Sequence of the second protein:
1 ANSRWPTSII

Sequence of the first protein:
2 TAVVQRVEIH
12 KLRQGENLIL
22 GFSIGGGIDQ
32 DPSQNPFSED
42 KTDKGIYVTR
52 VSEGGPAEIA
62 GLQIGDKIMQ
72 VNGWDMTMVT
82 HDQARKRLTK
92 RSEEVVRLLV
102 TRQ

These two protein chains interact to form a complex.

Interface contacts:
Residue R51 in the first protein interacts with residue T7 in the second protein (closest heavy-atom distance 4.5 Å).
Residue T50 in the first protein is in contact with residue T7 in the second protein (closest heavy-atom distance 3.7 Å).
Residue R86 in the first protein is in contact with residue S8 in the second protein (closest heavy-atom distance 4.2 Å).
Residue S24 in the first protein interacts with residue T7 in the second protein (closest heavy-atom distance 4.8 Å).
Residue I25 in the first protein interacts with residue S8 in the second protein (closest heavy-atom distance 2.9 Å).
Residue G22 in the first protein interacts with residue I10 in the second protein (closest heavy-atom distance 3.0 Å).
Residue R51 in the first protein interacts with residue I9 in the second protein (closest heavy-atom distance 3.6 Å).
Residue G26 in the first protein is in contact with residue P6 in the second protein (closest heavy-atom distance 3.8 Å).
Residue H82 in the first protein contacts residue P6 in the second protein (closest heavy-atom distance 3.6 Å).
Residue T90 in the first protein is in contact with residue I10 in the second protein (closest heavy-atom distance 3.5 Å).
Residue P37 in the first protein is in contact with residue W5 in the second protein (closest heavy-atom distance 3.7 Å).
Residue Q31 in the first protein interacts with residue R4 in the second protein (closest heavy-atom distance 4.9 Å).
Residue L89 in the first protein contacts residue I10 in the second protein (closest heavy-atom distance 4.2 Å).
Residue G26 in the first protein contacts residue W5 in the second protein (closest heavy-atom distance 3.6 Å).
Residue F23 in the first protein contacts residue S8 in the second protein (closest heavy-atom distance 4.1 Å).
Residue I25 in the first protein is in contact with residue P6 in the second protein (closest heavy-atom distance 4.1 Å).
Residue S24 in the first protein interacts with residue S8 in the second protein (closest heavy-atom distance 3.0 Å).
Residue Q31 in the first protein is in contact with residue P6 in the second protein (closest heavy-atom distance 3.1 Å).
Residue H82 in the first protein contacts residue S8 in the second protein (closest heavy-atom distance 2.7 Å).
Residue N36 in the first protein contacts residue W5 in the second protein (closest heavy-atom distance 3.4 Å).
Residue I25 in the first protein interacts with residue I10 in the second protein (closest heavy-atom distance 3.8 Å).
Residue H82 in the first protein is in contact with residue T7 in the second protein (closest heavy-atom distance 4.2 Å).
Residue I25 in the first protein is in contact with residue T7 in the second protein (closest heavy-atom distance 3.0 Å).
Residue R86 in the first protein interacts with residue I10 in the second protein (closest heavy-atom distance 4.0 Å).
Residue L19 in the first protein is in contact with residue I10 in the second protein (closest heavy-atom distance 4.4 Å).
Residue F38 in the first protein contacts residue W5 in the second protein (closest heavy-atom distance 4.5 Å).
Residue G27 in the first protein interacts with residue W5 in the second protein (closest heavy-atom distance 3.5 Å).
Residue T50 in the first protein is in contact with residue W5 in the second protein (closest heavy-atom distance 3.6 Å).
Residue Y48 in the first protein is in contact with residue W5 in the second protein (closest heavy-atom distance 4.8 Å).
Residue D32 in the first protein is in contact with residue W5 in the second protein (closest heavy-atom distance 3.4 Å).
Residue F23 in the first protein interacts with residue I10 in the second protein (closest heavy-atom distance 2.9 Å).
Residue I20 in the first protein is in contact with residue I10 in the second protein (closest heavy-atom distance 3.5 Å).
Residue Q35 in the first protein interacts with residue R4 in the second protein (closest heavy-atom distance 2.8 Å).
Residue S24 in the first protein interacts with residue I10 in the second protein (closest heavy-atom distance 4.0 Å).
Residue Q31 in the first protein contacts residue W5 in the second protein (closest heavy-atom distance 4.3 Å).
Residue G27 in the first protein contacts residue P6 in the second protein (closest heavy-atom distance 4.5 Å).
Residue D32 in the first protein is in contact with residue R4 in the second protein (closest heavy-atom distance 2.8 Å).
Residue G26 in the first protein interacts with residue T7 in the second protein (closest heavy-atom distance 4.2 Å).
Residue P33 in the first protein interacts with residue W5 in the second protein (closest heavy-atom distance 5.0 Å).
Residue Q35 in the first protein is in contact with residue W5 in the second protein (closest heavy-atom distance 3.6 Å).
Residue L21 in the first protein is in contact with residue I10 in the second protein (closest heavy-atom distance 2.9 Å).
Residue Q35 in the first protein contacts residue N2 in the second protein (closest heavy-atom distance 2.9 Å).
Residue S24 in the first protein is in contact with residue I9 in the second protein (closest heavy-atom distance 3.6 Å).
Residue F23 in the first protein is in contact with residue I9 in the second protein (closest heavy-atom distance 3.8 Å).